Sequence of the second protein:
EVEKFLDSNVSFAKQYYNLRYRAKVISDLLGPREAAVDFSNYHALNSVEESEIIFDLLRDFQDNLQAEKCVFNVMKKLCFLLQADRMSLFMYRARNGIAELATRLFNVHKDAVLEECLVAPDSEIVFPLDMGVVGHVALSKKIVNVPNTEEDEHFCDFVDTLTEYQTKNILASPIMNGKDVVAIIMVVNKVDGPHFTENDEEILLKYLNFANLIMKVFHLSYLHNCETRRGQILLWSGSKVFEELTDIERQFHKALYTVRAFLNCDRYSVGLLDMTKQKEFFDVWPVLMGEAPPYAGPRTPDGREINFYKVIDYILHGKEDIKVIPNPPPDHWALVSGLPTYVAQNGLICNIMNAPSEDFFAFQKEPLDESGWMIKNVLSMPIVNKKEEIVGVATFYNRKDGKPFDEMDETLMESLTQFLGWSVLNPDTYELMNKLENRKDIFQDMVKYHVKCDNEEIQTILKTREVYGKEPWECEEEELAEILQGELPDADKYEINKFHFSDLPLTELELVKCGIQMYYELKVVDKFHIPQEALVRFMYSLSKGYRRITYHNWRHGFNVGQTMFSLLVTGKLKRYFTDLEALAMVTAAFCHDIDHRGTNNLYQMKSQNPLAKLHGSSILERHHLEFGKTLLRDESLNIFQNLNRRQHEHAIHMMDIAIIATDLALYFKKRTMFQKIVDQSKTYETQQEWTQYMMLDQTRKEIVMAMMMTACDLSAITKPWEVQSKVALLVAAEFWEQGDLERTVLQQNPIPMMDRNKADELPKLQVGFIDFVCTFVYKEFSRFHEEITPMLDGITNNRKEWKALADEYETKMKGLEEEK

Sequence of the first protein:
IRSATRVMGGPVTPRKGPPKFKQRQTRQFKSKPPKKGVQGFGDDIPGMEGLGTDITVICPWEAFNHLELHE

This data describes a binding interaction between two proteins.

Residue-level contacts at the interface:
Residue I356 in the second protein interacts with residue F30 in the first protein (closest heavy-atom distance 3.6 Å).
Residue P135 in the second protein interacts with residue R24 in the first protein (closest heavy-atom distance 4.2 Å).
Residue I105 in the second protein contacts residue K29 in the first protein (closest heavy-atom distance 4.5 Å).
Residue F134 in the second protein interacts with residue P23 in the first protein (closest heavy-atom distance 4.4 Å).
Residue I356 in the second protein interacts with residue K31 in the first protein (closest heavy-atom distance 3.3 Å).
Residue G354 in the second protein contacts residue R33 in the first protein (closest heavy-atom distance 3.8 Å).
Residue E123 in the second protein contacts residue A13 in the first protein (closest heavy-atom distance 3.8 Å).
Residue V224 in the second protein interacts with residue F50 in the first protein (closest heavy-atom distance 4.3 Å).
Residue N184 in the second protein is in contact with residue G49 in the first protein (closest heavy-atom distance 3.4 Å).
Residue L355 in the second protein interacts with residue K31 in the first protein (closest heavy-atom distance 3.6 Å).
Residue E417 in the second protein interacts with residue K31 in the first protein (closest heavy-atom distance 3.1 Å).
Residue L169 in the second protein is in contact with residue V21 in the first protein (closest heavy-atom distance 4.3 Å).
Residue Y349 in the second protein interacts with residue F30 in the first protein (closest heavy-atom distance 4.1 Å).
Residue N103 in the second protein interacts with residue K29 in the first protein (closest heavy-atom distance 3.6 Å).
Residue P389 in the second protein interacts with residue R33 in the first protein (closest heavy-atom distance 4.4 Å).
Residue E365 in the second protein contacts residue P28 in the first protein (closest heavy-atom distance 4.3 Å).
Residue Q425 in the second protein interacts with residue Q34 in the first protein (closest heavy-atom distance 3.5 Å).
Residue S130 in the second protein contacts residue V16 in the first protein (closest heavy-atom distance 3.2 Å).
Residue N358 in the second protein contacts residue F30 in the first protein (closest heavy-atom distance 4.3 Å).
Residue M360 in the second protein interacts with residue P20 in the first protein (closest heavy-atom distance 4.1 Å).
Residue N361 in the second protein is in contact with residue P20 in the first protein (closest heavy-atom distance 4.4 Å).
Residue N114 in the second protein contacts residue A13 in the first protein (closest heavy-atom distance 3.6 Å).
Residue D137 in the second protein contacts residue R24 in the first protein (closest heavy-atom distance 3.5 Å).
Residue L355 in the second protein contacts residue Q32 in the first protein (closest heavy-atom distance 3.4 Å).
Residue V133 in the second protein contacts residue P23 in the first protein (closest heavy-atom distance 3.1 Å).
Residue F113 in the second protein interacts with residue A13 in the first protein (closest heavy-atom distance 3.1 Å).
Residue L227 in the second protein interacts with residue G51 in the first protein (closest heavy-atom distance 4.4 Å).
Residue N103 in the second protein is in contact with residue K31 in the first protein (closest heavy-atom distance 4.1 Å).
Residue E131 in the second protein interacts with residue P20 in the first protein (closest heavy-atom distance 4.0 Å).
Residue D129 in the second protein interacts with residue G18 in the first protein (closest heavy-atom distance 4.1 Å).
Residue Q425 in the second protein is in contact with residue Q37 in the first protein (closest heavy-atom distance 3.3 Å).
Residue D129 in the second protein is in contact with residue G19 in the first protein (closest heavy-atom distance 3.7 Å).
Residue G185 in the second protein is in contact with residue V47 in the first protein (closest heavy-atom distance 4.1 Å).
Residue F165 in the second protein contacts residue P23 in the first protein (closest heavy-atom distance 3.6 Å).
Residue L355 in the second protein interacts with residue F30 in the first protein (closest heavy-atom distance 4.2 Å).
Residue S130 in the second protein interacts with residue T14 in the first protein (closest heavy-atom distance 2.9 Å).
Residue P135 in the second protein interacts with residue P23 in the first protein (closest heavy-atom distance 4.0 Å).
Residue E131 in the second protein contacts residue V21 in the first protein (closest heavy-atom distance 3.8 Å).
Residue V126 in the second protein contacts residue T14 in the first protein (closest heavy-atom distance 4.1 Å).
Residue N184 in the second protein is in contact with residue F50 in the first protein (closest heavy-atom distance 3.8 Å).
Residue V133 in the second protein contacts residue T22 in the first protein (closest heavy-atom distance 3.9 Å).
Residue F165 in the second protein is in contact with residue T22 in the first protein (closest heavy-atom distance 3.3 Å).
Residue T170 in the second protein is in contact with residue T14 in the first protein (closest heavy-atom distance 4.5 Å).
Residue F165 in the second protein is in contact with residue V21 in the first protein (closest heavy-atom distance 4.4 Å).
Residue D366 in the second protein interacts with residue K25 in the first protein (closest heavy-atom distance 4.5 Å).
Residue K223 in the second protein interacts with residue F50 in the first protein (closest heavy-atom distance 4.2 Å).
Residue E421 in the second protein interacts with residue Q34 in the first protein (closest heavy-atom distance 4.0 Å).
Residue F368 in the second protein is in contact with residue F30 in the first protein (closest heavy-atom distance 4.1 Å).
Residue V391 in the second protein interacts with residue R33 in the first protein (closest heavy-atom distance 3.3 Å).
Residue F113 in the second protein interacts with residue T14 in the first protein (closest heavy-atom distance 3.8 Å).
Residue C357 in the second protein contacts residue F30 in the first protein (closest heavy-atom distance 3.5 Å).
Residue M138 in the second protein is in contact with residue P23 in the first protein (closest heavy-atom distance 3.9 Å).
Residue M138 in the second protein interacts with residue R24 in the first protein (closest heavy-atom distance 3.6 Å).
Residue E171 in the second protein is in contact with residue R15 in the first protein (closest heavy-atom distance 2.5 Å).
Residue N184 in the second protein contacts residue Q48 in the first protein (closest heavy-atom distance 4.1 Å).
Residue E131 in the second protein is in contact with residue V16 in the first protein (closest heavy-atom distance 4.0 Å).
Residue I132 in the second protein is in contact with residue V21 in the first protein (closest heavy-atom distance 4.0 Å).
Residue L169 in the second protein is in contact with residue V16 in the first protein (closest heavy-atom distance 4.1 Å).
Residue L169 in the second protein is in contact with residue R15 in the first protein (closest heavy-atom distance 3.7 Å).
Residue V133 in the second protein contacts residue V21 in the first protein (closest heavy-atom distance 3.3 Å).